Contacts between the two chains:
Residue M76 in the second protein interacts with residue L12 in the first protein (closest heavy-atom distance 3.6 Å).
Residue V94 in the second protein contacts residue L8 in the first protein (closest heavy-atom distance 4.5 Å).
Residue R107 in the second protein contacts residue K13 in the first protein (closest heavy-atom distance 3.4 Å).
Residue R107 in the second protein contacts residue G16 in the first protein (closest heavy-atom distance 4.1 Å).
Residue F159 in the second protein contacts residue F19 in the first protein (closest heavy-atom distance 5.0 Å).
Residue Q79 in the second protein interacts with residue M5 in the first protein (closest heavy-atom distance 4.8 Å).
Residue V109 in the second protein contacts residue F19 in the first protein (closest heavy-atom distance 4.0 Å).
Residue F65 in the second protein interacts with residue T15 in the first protein (closest heavy-atom distance 3.5 Å).
Residue A110 in the second protein contacts residue L12 in the first protein (closest heavy-atom distance 3.8 Å).
Residue Y69 in the second protein contacts residue L8 in the first protein (closest heavy-atom distance 4.5 Å).
Residue D101 in the second protein contacts residue K13 in the first protein (closest heavy-atom distance 2.7 Å).
Residue G106 in the second protein contacts residue F19 in the first protein (closest heavy-atom distance 3.8 Å).
Residue V95 in the second protein contacts residue S9 in the first protein (closest heavy-atom distance 5.0 Å).
Residue L98 in the second protein is in contact with residue K13 in the first protein (closest heavy-atom distance 3.4 Å).
Residue R68 in the second protein is in contact with residue M22 in the first protein (closest heavy-atom distance 3.6 Å).
Residue L98 in the second protein interacts with residue S9 in the first protein (closest heavy-atom distance 3.2 Å).
Residue E97 in the second protein contacts residue K13 in the first protein (closest heavy-atom distance 2.9 Å).
Residue F73 in the second protein contacts residue T15 in the first protein (closest heavy-atom distance 3.8 Å).
Residue G106 in the second protein contacts residue G16 in the first protein (closest heavy-atom distance 3.2 Å).
Residue Y69 in the second protein contacts residue T15 in the first protein (closest heavy-atom distance 3.6 Å).
Residue A110 in the second protein contacts residue G16 in the first protein (closest heavy-atom distance 4.4 Å).
Residue Y69 in the second protein contacts residue L12 in the first protein (closest heavy-atom distance 4.2 Å).
Residue R100 in the second protein contacts residue K13 in the first protein (closest heavy-atom distance 4.9 Å).
Residue E97 in the second protein contacts residue S9 in the first protein (closest heavy-atom distance 3.2 Å).
Residue L162 in the second protein is in contact with residue S23 in the first protein (closest heavy-atom distance 3.7 Å).
Residue M76 in the second protein is in contact with residue L8 in the first protein (closest heavy-atom distance 4.1 Å).
Residue R68 in the second protein is in contact with residue T15 in the first protein (closest heavy-atom distance 4.3 Å).
Residue R68 in the second protein is in contact with residue L18 in the first protein (closest heavy-atom distance 4.8 Å).
Residue A61 in the second protein contacts residue F19 in the first protein (closest heavy-atom distance 3.5 Å).
Residue W105 in the second protein interacts with residue D20 in the first protein (closest heavy-atom distance 3.6 Å).
Residue R68 in the second protein interacts with residue F19 in the first protein (closest heavy-atom distance 4.4 Å).
Residue L80 in the second protein contacts residue M5 in the first protein (closest heavy-atom distance 3.1 Å).
Residue S166 in the second protein interacts with residue S23 in the first protein (closest heavy-atom distance 4.1 Å).
Residue R107 in the second protein is in contact with residue D17 in the first protein (closest heavy-atom distance 2.8 Å).
Residue Q79 in the second protein is in contact with residue L8 in the first protein (closest heavy-atom distance 3.6 Å).
Residue V94 in the second protein is in contact with residue L12 in the first protein (closest heavy-atom distance 3.6 Å).
Residue Y163 in the second protein contacts residue F19 in the first protein (closest heavy-atom distance 3.2 Å).
Residue V94 in the second protein is in contact with residue M5 in the first protein (closest heavy-atom distance 3.6 Å).
Residue F65 in the second protein is in contact with residue L12 in the first protein (closest heavy-atom distance 4.0 Å).
Residue V94 in the second protein contacts residue S9 in the first protein (closest heavy-atom distance 2.8 Å).
Residue L162 in the second protein is in contact with residue G24 in the first protein (closest heavy-atom distance 4.8 Å).
Residue L80 in the second protein interacts with residue L8 in the first protein (closest heavy-atom distance 4.0 Å).
Residue G106 in the second protein interacts with residue D20 in the first protein (closest heavy-atom distance 3.7 Å).
Residue T93 in the second protein is in contact with residue S9 in the first protein (closest heavy-atom distance 4.6 Å).
Residue L98 in the second protein is in contact with residue L12 in the first protein (closest heavy-atom distance 4.2 Å).
Residue F114 in the second protein contacts residue L8 in the first protein (closest heavy-atom distance 4.2 Å).
Residue F65 in the second protein interacts with residue F19 in the first protein (closest heavy-atom distance 3.9 Å).
Residue Y69 in the second protein contacts residue R11 in the first protein (closest heavy-atom distance 3.7 Å).
Residue N104 in the second protein contacts residue G16 in the first protein (closest heavy-atom distance 4.1 Å).
Residue D64 in the second protein is in contact with residue F19 in the first protein (closest heavy-atom distance 4.2 Å).
Residue F114 in the second protein interacts with residue L12 in the first protein (closest heavy-atom distance 3.7 Å).
Residue Y163 in the second protein is in contact with residue S23 in the first protein (closest heavy-atom distance 4.2 Å).
Residue F73 in the second protein contacts residue R11 in the first protein (closest heavy-atom distance 3.5 Å).
Residue F65 in the second protein contacts residue G16 in the first protein (closest heavy-atom distance 3.6 Å).
Residue N104 in the second protein contacts residue D17 in the first protein (closest heavy-atom distance 2.8 Å).
Residue R90 in the second protein contacts residue M5 in the first protein (closest heavy-atom distance 3.2 Å).
Residue T93 in the second protein contacts residue M5 in the first protein (closest heavy-atom distance 4.2 Å).
Residue N104 in the second protein interacts with residue D20 in the first protein (closest heavy-atom distance 3.5 Å).

The following describes two proteins that form a bound complex.

Sequence of the second protein:
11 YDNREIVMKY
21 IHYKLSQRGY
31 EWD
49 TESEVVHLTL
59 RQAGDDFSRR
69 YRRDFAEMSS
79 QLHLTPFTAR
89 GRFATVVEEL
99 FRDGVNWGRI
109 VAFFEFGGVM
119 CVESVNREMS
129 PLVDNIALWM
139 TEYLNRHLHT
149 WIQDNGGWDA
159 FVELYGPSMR

Sequence of the first protein:
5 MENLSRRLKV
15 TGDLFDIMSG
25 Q